Sequence of the first protein:
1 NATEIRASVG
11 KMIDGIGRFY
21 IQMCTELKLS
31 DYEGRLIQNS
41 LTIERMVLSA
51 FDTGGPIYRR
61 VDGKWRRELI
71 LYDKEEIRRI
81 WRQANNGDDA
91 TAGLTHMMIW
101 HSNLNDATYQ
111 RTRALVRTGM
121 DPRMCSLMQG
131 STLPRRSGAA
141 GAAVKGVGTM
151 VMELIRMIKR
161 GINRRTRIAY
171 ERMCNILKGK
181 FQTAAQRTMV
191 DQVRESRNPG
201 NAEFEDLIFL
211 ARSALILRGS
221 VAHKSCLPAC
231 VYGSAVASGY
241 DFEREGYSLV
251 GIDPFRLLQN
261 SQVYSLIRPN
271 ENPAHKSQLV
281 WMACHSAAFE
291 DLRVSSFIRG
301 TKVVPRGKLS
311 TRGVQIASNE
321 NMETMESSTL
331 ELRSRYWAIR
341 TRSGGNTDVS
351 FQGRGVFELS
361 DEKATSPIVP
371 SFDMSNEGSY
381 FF

Sequence of the second protein:
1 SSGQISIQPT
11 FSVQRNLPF

Interface contacts:
Residue F382 in the first protein contacts residue Q4 in the second protein (closest heavy-atom distance 3.3 Å).
Residue D348 in the first protein interacts with residue N16 in the second protein (closest heavy-atom distance 3.7 Å).
Residue E290 in the first protein interacts with residue Q8 in the second protein (closest heavy-atom distance 3.4 Å).
Residue Y380 in the first protein is in contact with residue Q4 in the second protein (closest heavy-atom distance 3.4 Å).
Residue A338 in the first protein interacts with residue F11 in the second protein (closest heavy-atom distance 3.5 Å).
Residue S286 in the first protein contacts residue T10 in the second protein (closest heavy-atom distance 2.6 Å).
Residue T341 in the first protein contacts residue F11 in the second protein (closest heavy-atom distance 3.1 Å).
Residue S126 in the first protein contacts residue S6 in the second protein (closest heavy-atom distance 3.1 Å).
Residue H223 in the first protein contacts residue P9 in the second protein (closest heavy-atom distance 2.5 Å).
Residue H285 in the first protein interacts with residue T10 in the second protein (closest heavy-atom distance 3.2 Å).
Residue S350 in the first protein contacts residue L17 in the second protein (closest heavy-atom distance 3.2 Å).
Residue I298 in the first protein contacts residue F11 in the second protein (closest heavy-atom distance 3.4 Å).
Residue D291 in the first protein interacts with residue I7 in the second protein (closest heavy-atom distance 3.1 Å).
Residue F351 in the first protein contacts residue S12 in the second protein (closest heavy-atom distance 3.7 Å).
Residue R123 in the first protein is in contact with residue S1 in the second protein (closest heavy-atom distance 3.0 Å).
Residue R340 in the first protein interacts with residue T10 in the second protein (closest heavy-atom distance 3.3 Å).
Residue R218 in the first protein contacts residue F19 in the second protein (closest heavy-atom distance 3.2 Å).
Residue S126 in the first protein contacts residue Q8 in the second protein (closest heavy-atom distance 2.8 Å).
Residue S379 in the first protein is in contact with residue I7 in the second protein (closest heavy-atom distance 3.4 Å).
Residue L215 in the first protein interacts with residue S6 in the second protein (closest heavy-atom distance 3.2 Å).
Residue E290 in the first protein contacts residue T10 in the second protein (closest heavy-atom distance 3.1 Å).
Residue D348 in the first protein contacts residue L17 in the second protein (closest heavy-atom distance 3.6 Å).
Residue Y380 in the first protein contacts residue F19 in the second protein (closest heavy-atom distance 3.5 Å).
Residue R293 in the first protein interacts with residue N16 in the second protein (closest heavy-atom distance 2.8 Å).
Residue S350 in the first protein is in contact with residue R15 in the second protein (closest heavy-atom distance 3.3 Å).
Residue F351 in the first protein is in contact with residue Q14 in the second protein (closest heavy-atom distance 3.5 Å).
Residue I216 in the first protein contacts residue F19 in the second protein (closest heavy-atom distance 3.1 Å).
Residue V356 in the first protein contacts residue V13 in the second protein (closest heavy-atom distance 3.4 Å).
Residue R354 in the first protein is in contact with residue S12 in the second protein (closest heavy-atom distance 2.7 Å).
Residue H223 in the first protein is in contact with residue T10 in the second protein (closest heavy-atom distance 3.1 Å).
Residue I339 in the first protein interacts with residue S12 in the second protein (closest heavy-atom distance 3.2 Å).
Residue G355 in the first protein contacts residue V13 in the second protein (closest heavy-atom distance 3.3 Å).
Residue Y380 in the first protein interacts with residue P18 in the second protein (closest heavy-atom distance 3.6 Å).
Residue T341 in the first protein interacts with residue S12 in the second protein (closest heavy-atom distance 2.9 Å).
Residue E290 in the first protein interacts with residue F11 in the second protein (closest heavy-atom distance 3.0 Å).
Residue R123 in the first protein contacts residue G3 in the second protein (closest heavy-atom distance 3.0 Å).
Residue G344 in the first protein interacts with residue L17 in the second protein (closest heavy-atom distance 3.5 Å).
Residue Q110 in the first protein contacts residue S2 in the second protein (closest heavy-atom distance 3.2 Å).
Residue T341 in the first protein interacts with residue T10 in the second protein (closest heavy-atom distance 3.2 Å).
Residue Y380 in the first protein is in contact with residue I5 in the second protein (closest heavy-atom distance 3.1 Å).
Residue D291 in the first protein is in contact with residue P18 in the second protein (closest heavy-atom distance 3.4 Å).
Residue E290 in the first protein is in contact with residue R15 in the second protein (closest heavy-atom distance 2.4 Å).
Residue R354 in the first protein contacts residue Q14 in the second protein (closest heavy-atom distance 2.9 Å).
Residue G353 in the first protein is in contact with residue Q14 in the second protein (closest heavy-atom distance 2.9 Å).
Residue R354 in the first protein is in contact with residue V13 in the second protein (closest heavy-atom distance 3.3 Å).
Residue F289 in the first protein interacts with residue Q8 in the second protein (closest heavy-atom distance 2.7 Å).
Residue Q352 in the first protein is in contact with residue Q14 in the second protein (closest heavy-atom distance 3.4 Å).
Residue R218 in the first protein contacts residue S6 in the second protein (closest heavy-atom distance 2.4 Å).
Residue R340 in the first protein is in contact with residue F11 in the second protein (closest heavy-atom distance 3.8 Å).
Residue F351 in the first protein contacts residue V13 in the second protein (closest heavy-atom distance 3.0 Å).
Residue S350 in the first protein is in contact with residue V13 in the second protein (closest heavy-atom distance 3.3 Å).
Residue R218 in the first protein is in contact with residue L17 in the second protein (closest heavy-atom distance 2.7 Å).
Residue F381 in the first protein is in contact with residue Q4 in the second protein (closest heavy-atom distance 3.4 Å).
Residue L215 in the first protein interacts with residue F19 in the second protein (closest heavy-atom distance 3.5 Å).
Residue R218 in the first protein interacts with residue P18 in the second protein (closest heavy-atom distance 3.6 Å).
Residue F289 in the first protein interacts with residue I7 in the second protein (closest heavy-atom distance 3.6 Å).
Residue P370 in the first protein interacts with residue V13 in the second protein (closest heavy-atom distance 3.2 Å).
Residue R123 in the first protein contacts residue I5 in the second protein (closest heavy-atom distance 3.4 Å).
Residue S350 in the first protein contacts residue Q14 in the second protein (closest heavy-atom distance 3.5 Å).
Residue G355 in the first protein interacts with residue S12 in the second protein (closest heavy-atom distance 3.0 Å).

This data describes a binding interaction between two proteins.